This data describes a binding interaction between two proteins.

Sequence of the first protein:
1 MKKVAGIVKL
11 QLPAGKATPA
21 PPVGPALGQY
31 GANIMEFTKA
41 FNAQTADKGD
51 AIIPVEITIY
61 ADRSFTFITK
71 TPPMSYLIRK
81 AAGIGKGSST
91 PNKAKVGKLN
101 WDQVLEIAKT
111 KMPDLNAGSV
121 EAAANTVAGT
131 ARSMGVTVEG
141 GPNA

Sequence of the second protein:
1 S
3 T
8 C

Residue-level contacts at the interface:
Residue A20 in the first protein contacts residue C8 in the second protein (closest heavy-atom distance 5.0 Å).
Residue P25 in the first protein interacts with residue C8 in the second protein (closest heavy-atom distance 3.5 Å).